Sequence of the first protein:
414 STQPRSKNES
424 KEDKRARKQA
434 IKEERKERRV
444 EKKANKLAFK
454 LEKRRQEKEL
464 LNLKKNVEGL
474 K

Sequence of the second protein:
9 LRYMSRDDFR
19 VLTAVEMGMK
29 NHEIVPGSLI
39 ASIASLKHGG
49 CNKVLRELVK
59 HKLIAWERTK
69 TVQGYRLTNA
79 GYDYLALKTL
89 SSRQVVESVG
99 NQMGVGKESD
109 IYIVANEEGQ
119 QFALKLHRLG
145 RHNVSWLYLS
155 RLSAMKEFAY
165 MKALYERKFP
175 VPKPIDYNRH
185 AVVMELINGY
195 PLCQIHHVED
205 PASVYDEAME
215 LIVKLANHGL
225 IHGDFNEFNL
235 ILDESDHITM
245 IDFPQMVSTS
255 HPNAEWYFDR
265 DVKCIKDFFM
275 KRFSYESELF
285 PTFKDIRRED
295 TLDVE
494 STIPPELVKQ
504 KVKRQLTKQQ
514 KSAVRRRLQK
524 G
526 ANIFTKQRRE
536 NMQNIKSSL

Contacts between the two chains:
Residue S494 in the second protein interacts with residue N448 in the first protein (closest heavy-atom distance 4.1 Å).
Residue V505 in the second protein interacts with residue E455 in the first protein (closest heavy-atom distance 4.7 Å).
Residue S494 in the second protein contacts residue A447 in the first protein (closest heavy-atom distance 3.8 Å).
Residue V505 in the second protein is in contact with residue K456 in the first protein (closest heavy-atom distance 4.8 Å).
Residue S494 in the second protein is in contact with residue E444 in the first protein (closest heavy-atom distance 4.3 Å).
Residue V501 in the second protein is in contact with residue E455 in the first protein (closest heavy-atom distance 4.9 Å).

The following describes two proteins that form a bound complex.